Interface contacts:
Residue Q34 in protein 1 interacts with residue G12 in protein 2 (closest heavy-atom distance 3.9 Å).
Residue F47 in protein 1 contacts residue C26 in protein 2 (closest heavy-atom distance 3.4 Å).
Residue C6 in protein 1 interacts with residue Y39 in protein 2 (closest heavy-atom distance 3.2 Å).
Residue V46 in protein 1 contacts residue V46 in protein 2 (closest heavy-atom distance 3.8 Å).
Residue L10 in protein 1 contacts residue G38 in protein 2 (closest heavy-atom distance 3.4 Å).
Residue P14 in protein 1 interacts with residue P14 in protein 2 (closest heavy-atom distance 3.9 Å).
Residue P43 in protein 1 is in contact with residue E44 in protein 2 (closest heavy-atom distance 4.5 Å).
Residue G38 in protein 1 interacts with residue L10 in protein 2 (closest heavy-atom distance 4.4 Å).
Residue G37 in protein 1 contacts residue L10 in protein 2 (closest heavy-atom distance 2.9 Å).
Residue F1 in protein 1 is in contact with residue V71 in protein 2 (closest heavy-atom distance 4.0 Å).
Residue C11 in protein 1 interacts with residue Q34 in protein 2 (closest heavy-atom distance 4.9 Å).
Residue Y39 in protein 1 is in contact with residue C29 in protein 2 (closest heavy-atom distance 3.7 Å).
Residue V71 in protein 1 is in contact with residue P4 in protein 2 (closest heavy-atom distance 4.7 Å).
Residue F47 in protein 1 interacts with residue D24 in protein 2 (closest heavy-atom distance 3.2 Å).
Residue L10 in protein 1 is in contact with residue Q34 in protein 2 (closest heavy-atom distance 4.6 Å).
Residue V71 in protein 1 interacts with residue F1 in protein 2 (closest heavy-atom distance 4.3 Å).
Residue L10 in protein 1 contacts residue G37 in protein 2 (closest heavy-atom distance 4.2 Å).
Residue C28 in protein 1 interacts with residue Y39 in protein 2 (closest heavy-atom distance 3.7 Å).
Residue C3 in protein 1 is in contact with residue F47 in protein 2 (closest heavy-atom distance 4.1 Å).
Residue R7 in protein 1 interacts with residue Y39 in protein 2 (closest heavy-atom distance 2.5 Å).
Residue E5 in protein 1 is in contact with residue Y39 in protein 2 (closest heavy-atom distance 4.2 Å).
Residue F47 in protein 1 contacts residue C3 in protein 2 (closest heavy-atom distance 4.9 Å).
Residue V46 in protein 1 contacts residue E44 in protein 2 (closest heavy-atom distance 4.3 Å).
Residue E44 in protein 1 is in contact with residue V46 in protein 2 (closest heavy-atom distance 3.7 Å).
Residue F1 in protein 1 is in contact with residue P43 in protein 2 (closest heavy-atom distance 3.1 Å).
Residue Y39 in protein 1 interacts with residue P8 in protein 2 (closest heavy-atom distance 4.0 Å).
Residue Y39 in protein 1 is in contact with residue C11 in protein 2 (closest heavy-atom distance 3.0 Å).
Residue P4 in protein 1 interacts with residue V71 in protein 2 (closest heavy-atom distance 3.7 Å).
Residue E44 in protein 1 is in contact with residue P43 in protein 2 (closest heavy-atom distance 4.0 Å).
Residue Y39 in protein 1 contacts residue L10 in protein 2 (closest heavy-atom distance 2.9 Å).
Residue P14 in protein 1 interacts with residue G15 in protein 2 (closest heavy-atom distance 4.9 Å).
Residue F47 in protein 1 interacts with residue A25 in protein 2 (closest heavy-atom distance 3.6 Å).
Residue Y39 in protein 1 contacts residue R7 in protein 2 (closest heavy-atom distance 2.2 Å).
Residue Y39 in protein 1 is in contact with residue C6 in protein 2 (closest heavy-atom distance 3.3 Å).
Residue F1 in protein 1 is in contact with residue F47 in protein 2 (closest heavy-atom distance 3.5 Å).
Residue E44 in protein 1 contacts residue F47 in protein 2 (closest heavy-atom distance 4.2 Å).
Residue G12 in protein 1 interacts with residue Q34 in protein 2 (closest heavy-atom distance 3.7 Å).
Residue P8 in protein 1 contacts residue Y39 in protein 2 (closest heavy-atom distance 4.8 Å).
Residue G12 in protein 1 contacts residue Y39 in protein 2 (closest heavy-atom distance 4.9 Å).
Residue C11 in protein 1 is in contact with residue Y39 in protein 2 (closest heavy-atom distance 3.8 Å).
Residue P43 in protein 1 is in contact with residue F1 in protein 2 (closest heavy-atom distance 4.0 Å).
Residue P43 in protein 1 interacts with residue V46 in protein 2 (closest heavy-atom distance 4.8 Å).
Residue F47 in protein 1 contacts residue F1 in protein 2 (closest heavy-atom distance 4.5 Å).
Residue Y39 in protein 1 contacts residue C28 in protein 2 (closest heavy-atom distance 4.3 Å).
Residue L10 in protein 1 interacts with residue Y39 in protein 2 (closest heavy-atom distance 3.2 Å).
Residue C29 in protein 1 is in contact with residue Y39 in protein 2 (closest heavy-atom distance 3.1 Å).
Residue Y39 in protein 1 is in contact with residue G12 in protein 2 (closest heavy-atom distance 4.5 Å).

The following describes two proteins that form a bound complex.

Sequence of protein 1:
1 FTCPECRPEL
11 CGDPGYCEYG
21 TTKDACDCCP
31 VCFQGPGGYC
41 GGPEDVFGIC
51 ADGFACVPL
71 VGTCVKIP

Sequence of protein 2:
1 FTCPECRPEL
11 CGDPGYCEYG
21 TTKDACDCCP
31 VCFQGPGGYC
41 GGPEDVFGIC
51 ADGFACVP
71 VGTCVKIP